Sequence of protein 1:
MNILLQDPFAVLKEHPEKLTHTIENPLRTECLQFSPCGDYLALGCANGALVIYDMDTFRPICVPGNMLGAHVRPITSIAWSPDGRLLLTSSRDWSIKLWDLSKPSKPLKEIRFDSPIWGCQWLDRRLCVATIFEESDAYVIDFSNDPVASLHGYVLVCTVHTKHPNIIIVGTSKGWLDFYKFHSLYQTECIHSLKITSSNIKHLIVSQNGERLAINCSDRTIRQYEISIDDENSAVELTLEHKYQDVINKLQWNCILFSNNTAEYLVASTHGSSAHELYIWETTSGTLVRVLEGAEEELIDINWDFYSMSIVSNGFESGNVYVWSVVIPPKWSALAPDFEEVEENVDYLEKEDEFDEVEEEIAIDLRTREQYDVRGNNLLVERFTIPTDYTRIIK

Sequence of protein 2:
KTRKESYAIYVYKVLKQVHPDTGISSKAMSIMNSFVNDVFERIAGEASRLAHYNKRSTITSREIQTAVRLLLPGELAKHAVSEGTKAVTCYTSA

The following describes two proteins that form a bound complex.

Interface contacts:
Residue I264 in protein 1 is in contact with residue T112 in protein 2 (closest heavy-atom distance 3.5 Å).
Residue I264 in protein 1 is in contact with residue V115 in protein 2 (closest heavy-atom distance 3.6 Å).
Residue N265 in protein 1 contacts residue R89 in protein 2 (closest heavy-atom distance 4.3 Å).
Residue I264 in protein 1 interacts with residue R89 in protein 2 (closest heavy-atom distance 4.5 Å).
Residue V263 in protein 1 interacts with residue V115 in protein 2 (closest heavy-atom distance 4.0 Å).
Residue L304 in protein 1 is in contact with residue T116 in protein 2 (closest heavy-atom distance 4.0 Å).
Residue V263 in protein 1 contacts residue T116 in protein 2 (closest heavy-atom distance 3.7 Å).
Residue I264 in protein 1 is in contact with residue S88 in protein 2 (closest heavy-atom distance 4.2 Å).
Residue I264 in protein 1 is in contact with residue Q92 in protein 2 (closest heavy-atom distance 3.4 Å).
Residue T303 in protein 1 interacts with residue S120 in protein 2 (closest heavy-atom distance 4.4 Å).
Residue N265 in protein 1 is in contact with residue Q92 in protein 2 (closest heavy-atom distance 4.1 Å).
Residue V263 in protein 1 interacts with residue T119 in protein 2 (closest heavy-atom distance 3.9 Å).